Sequence of the second protein:
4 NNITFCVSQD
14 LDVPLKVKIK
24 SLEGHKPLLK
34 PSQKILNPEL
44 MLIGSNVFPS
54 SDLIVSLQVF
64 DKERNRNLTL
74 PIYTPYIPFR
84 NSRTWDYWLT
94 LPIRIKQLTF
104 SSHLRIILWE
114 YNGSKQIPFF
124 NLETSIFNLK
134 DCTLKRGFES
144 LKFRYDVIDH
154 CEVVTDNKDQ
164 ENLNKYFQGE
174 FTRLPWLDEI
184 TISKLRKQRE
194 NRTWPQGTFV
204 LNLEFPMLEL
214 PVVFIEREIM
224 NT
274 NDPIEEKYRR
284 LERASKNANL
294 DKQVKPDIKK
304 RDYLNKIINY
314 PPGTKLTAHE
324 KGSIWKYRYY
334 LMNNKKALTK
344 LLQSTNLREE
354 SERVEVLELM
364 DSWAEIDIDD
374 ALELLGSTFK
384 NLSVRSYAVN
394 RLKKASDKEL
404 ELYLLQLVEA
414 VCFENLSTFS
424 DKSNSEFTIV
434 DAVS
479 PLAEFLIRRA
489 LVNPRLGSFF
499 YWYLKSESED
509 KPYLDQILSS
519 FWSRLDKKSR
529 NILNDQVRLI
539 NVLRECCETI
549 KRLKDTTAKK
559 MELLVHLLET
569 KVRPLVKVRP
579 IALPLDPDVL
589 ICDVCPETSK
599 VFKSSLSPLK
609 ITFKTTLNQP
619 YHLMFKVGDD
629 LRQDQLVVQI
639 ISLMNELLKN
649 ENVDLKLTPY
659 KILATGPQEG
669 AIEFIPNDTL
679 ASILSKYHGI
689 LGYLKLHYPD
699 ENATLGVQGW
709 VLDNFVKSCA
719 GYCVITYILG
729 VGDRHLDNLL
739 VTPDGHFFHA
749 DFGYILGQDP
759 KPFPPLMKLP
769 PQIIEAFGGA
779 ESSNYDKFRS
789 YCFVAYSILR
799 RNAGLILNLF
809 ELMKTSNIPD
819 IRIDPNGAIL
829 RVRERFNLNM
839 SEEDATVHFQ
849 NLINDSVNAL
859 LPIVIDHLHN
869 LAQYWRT

Interface contacts:
Residue N717 in the first protein contacts residue Y114 in the second protein (closest heavy-atom distance 4.0 Å).
Residue D1019 in the first protein is in contact with residue F217 in the second protein (closest heavy-atom distance 3.6 Å).
Residue Y989 in the first protein interacts with residue W91 in the second protein (closest heavy-atom distance 4.7 Å).
Residue K721 in the first protein is in contact with residue S117 in the second protein (closest heavy-atom distance 4.3 Å).
Residue I17 in the first protein interacts with residue F761 in the second protein (closest heavy-atom distance 3.7 Å).
Residue V465 in the first protein interacts with residue A287 in the second protein (closest heavy-atom distance 3.9 Å).
Residue S19 in the first protein is in contact with residue F761 in the second protein (closest heavy-atom distance 3.6 Å).
Residue K60 in the first protein interacts with residue I863 in the second protein (closest heavy-atom distance 4.3 Å).
Residue I436 in the first protein interacts with residue E221 in the second protein (closest heavy-atom distance 3.5 Å).
Residue D61 in the first protein interacts with residue I863 in the second protein (closest heavy-atom distance 3.8 Å).
Residue S1022 in the first protein interacts with residue K133 in the second protein (closest heavy-atom distance 4.7 Å).
Residue K1005 in the first protein is in contact with residue D13 in the second protein (closest heavy-atom distance 4.1 Å).
Residue K718 in the first protein is in contact with residue Y114 in the second protein (closest heavy-atom distance 4.5 Å).
Residue F1026 in the first protein interacts with residue K133 in the second protein (closest heavy-atom distance 4.1 Å).
Residue T439 in the first protein contacts residue E219 in the second protein (closest heavy-atom distance 3.1 Å).
Residue K721 in the first protein interacts with residue N115 in the second protein (closest heavy-atom distance 4.1 Å).
Residue V724 in the first protein interacts with residue S117 in the second protein (closest heavy-atom distance 4.7 Å).
Residue I17 in the first protein interacts with residue G755 in the second protein (closest heavy-atom distance 3.9 Å).
Residue N717 in the first protein interacts with residue S53 in the second protein (closest heavy-atom distance 4.2 Å).
Residue E1007 in the first protein is in contact with residue F8 in the second protein (closest heavy-atom distance 4.1 Å).
Residue T317 in the first protein interacts with residue N274 in the second protein (closest heavy-atom distance 4.0 Å).
Residue V437 in the first protein interacts with residue E221 in the second protein (closest heavy-atom distance 3.5 Å).
Residue T525 in the first protein is in contact with residue P95 in the second protein (closest heavy-atom distance 4.5 Å).
Residue S438 in the first protein contacts residue R220 in the second protein (closest heavy-atom distance 4.7 Å).
Residue D1019 in the first protein contacts residue I218 in the second protein (closest heavy-atom distance 4.6 Å).
Residue V27 in the first protein interacts with residue G825 in the second protein (closest heavy-atom distance 4.0 Å).
Residue N717 in the first protein interacts with residue N115 in the second protein (closest heavy-atom distance 4.8 Å).
Residue W158 in the first protein is in contact with residue P276 in the second protein (closest heavy-atom distance 3.9 Å).
Residue S993 in the first protein contacts residue L211 in the second protein (closest heavy-atom distance 4.6 Å).
Residue S438 in the first protein contacts residue I218 in the second protein (closest heavy-atom distance 4.4 Å).
Residue F18 in the first protein contacts residue F761 in the second protein (closest heavy-atom distance 4.2 Å).
Residue N717 in the first protein contacts residue D55 in the second protein (closest heavy-atom distance 3.2 Å).
Residue L404 in the first protein is in contact with residue N70 in the second protein (closest heavy-atom distance 4.8 Å).
Residue N502 in the first protein is in contact with residue N292 in the second protein (closest heavy-atom distance 3.4 Å).
Residue A440 in the first protein contacts residue I218 in the second protein (closest heavy-atom distance 4.4 Å).
Residue D1019 in the first protein is in contact with residue V216 in the second protein (closest heavy-atom distance 4.5 Å).
Residue W158 in the first protein interacts with residue D275 in the second protein (closest heavy-atom distance 4.4 Å).
Residue I364 in the first protein contacts residue R67 in the second protein (closest heavy-atom distance 2.8 Å).
Residue N502 in the first protein interacts with residue N290 in the second protein (closest heavy-atom distance 4.4 Å).
Residue S157 in the first protein interacts with residue P276 in the second protein (closest heavy-atom distance 4.3 Å).
Residue I505 in the first protein is in contact with residue N292 in the second protein (closest heavy-atom distance 4.4 Å).
Residue I689 in the first protein contacts residue K118 in the second protein (closest heavy-atom distance 4.1 Å).
Residue S438 in the first protein is in contact with residue E219 in the second protein (closest heavy-atom distance 3.7 Å).
Residue T439 in the first protein contacts residue I218 in the second protein (closest heavy-atom distance 3.6 Å).
Residue D336 in the first protein is in contact with residue M223 in the second protein (closest heavy-atom distance 4.4 Å).
Residue P994 in the first protein contacts residue L211 in the second protein (closest heavy-atom distance 4.8 Å).
Residue F469 in the first protein contacts residue R283 in the second protein (closest heavy-atom distance 4.7 Å).
Residue L501 in the first protein interacts with residue N292 in the second protein (closest heavy-atom distance 4.6 Å).
Residue E1007 in the first protein interacts with residue T7 in the second protein (closest heavy-atom distance 3.8 Å).
Residue S438 in the first protein contacts residue E221 in the second protein (closest heavy-atom distance 4.0 Å).
Residue K1005 in the first protein contacts residue C9 in the second protein (closest heavy-atom distance 4.3 Å).
Residue P1006 in the first protein contacts residue F8 in the second protein (closest heavy-atom distance 3.0 Å).
Residue E335 in the first protein interacts with residue N274 in the second protein (closest heavy-atom distance 3.8 Å).
Residue G49 in the first protein interacts with residue T225 in the second protein (closest heavy-atom distance 3.9 Å).
Residue M318 in the first protein contacts residue N274 in the second protein (closest heavy-atom distance 4.1 Å).
Residue S19 in the first protein interacts with residue P762 in the second protein (closest heavy-atom distance 4.7 Å).
Residue K721 in the first protein interacts with residue G116 in the second protein (closest heavy-atom distance 3.7 Å).
Residue P994 in the first protein interacts with residue N4 in the second protein (closest heavy-atom distance 3.8 Å).
Residue V403 in the first protein is in contact with residue N70 in the second protein (closest heavy-atom distance 4.1 Å).
Residue S64 in the first protein interacts with residue I861 in the second protein (closest heavy-atom distance 4.8 Å).

Sequence of the first protein:
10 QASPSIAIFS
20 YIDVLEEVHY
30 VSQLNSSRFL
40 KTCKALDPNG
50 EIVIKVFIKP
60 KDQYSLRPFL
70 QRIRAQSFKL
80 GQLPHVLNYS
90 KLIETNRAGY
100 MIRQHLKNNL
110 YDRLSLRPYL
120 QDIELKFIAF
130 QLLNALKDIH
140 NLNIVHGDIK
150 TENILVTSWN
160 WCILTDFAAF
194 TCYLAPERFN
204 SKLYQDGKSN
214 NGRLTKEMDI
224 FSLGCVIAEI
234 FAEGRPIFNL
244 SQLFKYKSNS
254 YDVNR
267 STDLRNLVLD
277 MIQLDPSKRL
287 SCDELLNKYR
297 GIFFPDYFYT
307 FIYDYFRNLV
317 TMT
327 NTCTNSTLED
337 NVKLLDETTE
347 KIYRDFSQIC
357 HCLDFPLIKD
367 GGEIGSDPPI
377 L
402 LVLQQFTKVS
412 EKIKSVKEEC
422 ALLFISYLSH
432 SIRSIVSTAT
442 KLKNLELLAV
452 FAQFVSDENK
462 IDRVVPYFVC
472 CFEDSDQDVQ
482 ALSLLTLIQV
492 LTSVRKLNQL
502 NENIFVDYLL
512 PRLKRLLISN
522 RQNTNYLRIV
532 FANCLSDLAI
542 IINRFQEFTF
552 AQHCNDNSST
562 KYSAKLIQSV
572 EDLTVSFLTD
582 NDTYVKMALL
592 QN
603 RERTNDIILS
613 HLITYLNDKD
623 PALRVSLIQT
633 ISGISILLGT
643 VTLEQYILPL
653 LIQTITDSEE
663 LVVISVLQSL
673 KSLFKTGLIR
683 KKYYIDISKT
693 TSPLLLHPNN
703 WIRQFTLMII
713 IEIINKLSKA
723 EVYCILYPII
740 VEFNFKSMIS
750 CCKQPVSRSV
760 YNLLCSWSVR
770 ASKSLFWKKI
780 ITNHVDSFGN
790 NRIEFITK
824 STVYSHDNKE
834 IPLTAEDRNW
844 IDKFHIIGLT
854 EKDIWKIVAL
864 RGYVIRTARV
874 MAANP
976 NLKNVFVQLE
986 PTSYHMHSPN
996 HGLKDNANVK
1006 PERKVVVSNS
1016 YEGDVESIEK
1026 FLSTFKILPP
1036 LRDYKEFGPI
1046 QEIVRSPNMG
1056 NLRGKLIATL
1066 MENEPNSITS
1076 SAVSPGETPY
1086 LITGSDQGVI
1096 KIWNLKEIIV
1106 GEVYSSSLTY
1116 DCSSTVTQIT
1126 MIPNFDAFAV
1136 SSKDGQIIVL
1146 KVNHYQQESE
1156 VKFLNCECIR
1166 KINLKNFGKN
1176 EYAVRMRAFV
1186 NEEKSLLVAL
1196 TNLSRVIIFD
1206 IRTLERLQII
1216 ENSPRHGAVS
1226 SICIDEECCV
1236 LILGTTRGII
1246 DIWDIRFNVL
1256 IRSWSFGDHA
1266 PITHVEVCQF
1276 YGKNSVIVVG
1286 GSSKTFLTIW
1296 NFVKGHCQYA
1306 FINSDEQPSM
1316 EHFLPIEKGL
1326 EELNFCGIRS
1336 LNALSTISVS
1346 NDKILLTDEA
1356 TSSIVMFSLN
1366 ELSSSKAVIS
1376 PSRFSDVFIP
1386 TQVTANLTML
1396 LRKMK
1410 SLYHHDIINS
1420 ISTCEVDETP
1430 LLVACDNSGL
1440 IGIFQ

These two protein chains interact to form a complex.